Residue-level contacts at the interface:
Residue Y176 in chain A contacts residue R145 in chain B (closest heavy-atom distance 3.1 Å).
Residue Q212 in chain A is in contact with residue A142 in chain B (closest heavy-atom distance 4.3 Å).
Residue A213 in chain A contacts residue N143 in chain B (closest heavy-atom distance 4.6 Å).
Residue A213 in chain A is in contact with residue A142 in chain B (closest heavy-atom distance 3.3 Å).
Residue D216 in chain A interacts with residue R145 in chain B (closest heavy-atom distance 4.4 Å).
Residue D216 in chain A is in contact with residue V144 in chain B (closest heavy-atom distance 3.6 Å).

The following describes two proteins that form a bound complex.

Sequence of chain B:
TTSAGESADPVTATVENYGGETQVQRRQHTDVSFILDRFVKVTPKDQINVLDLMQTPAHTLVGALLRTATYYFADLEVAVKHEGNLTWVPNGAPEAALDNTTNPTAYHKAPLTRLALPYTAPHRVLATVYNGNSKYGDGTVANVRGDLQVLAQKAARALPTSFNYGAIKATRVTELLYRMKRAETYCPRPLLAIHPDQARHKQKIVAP

Sequence of chain A:
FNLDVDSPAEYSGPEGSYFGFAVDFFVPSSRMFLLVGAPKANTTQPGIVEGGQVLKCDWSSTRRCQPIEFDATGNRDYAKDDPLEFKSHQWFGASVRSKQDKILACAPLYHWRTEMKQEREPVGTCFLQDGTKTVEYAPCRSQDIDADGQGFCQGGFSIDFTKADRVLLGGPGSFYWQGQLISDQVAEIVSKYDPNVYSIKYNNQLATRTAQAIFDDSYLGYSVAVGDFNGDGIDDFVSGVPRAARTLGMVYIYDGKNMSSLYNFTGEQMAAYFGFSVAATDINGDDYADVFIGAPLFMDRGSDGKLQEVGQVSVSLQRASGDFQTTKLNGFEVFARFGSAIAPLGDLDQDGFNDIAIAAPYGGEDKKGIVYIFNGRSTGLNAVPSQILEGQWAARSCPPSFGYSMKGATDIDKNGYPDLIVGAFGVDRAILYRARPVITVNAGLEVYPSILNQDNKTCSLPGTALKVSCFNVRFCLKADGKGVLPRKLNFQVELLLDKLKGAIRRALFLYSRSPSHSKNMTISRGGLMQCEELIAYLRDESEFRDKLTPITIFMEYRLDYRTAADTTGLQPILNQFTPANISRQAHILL